Sequence of chain B:
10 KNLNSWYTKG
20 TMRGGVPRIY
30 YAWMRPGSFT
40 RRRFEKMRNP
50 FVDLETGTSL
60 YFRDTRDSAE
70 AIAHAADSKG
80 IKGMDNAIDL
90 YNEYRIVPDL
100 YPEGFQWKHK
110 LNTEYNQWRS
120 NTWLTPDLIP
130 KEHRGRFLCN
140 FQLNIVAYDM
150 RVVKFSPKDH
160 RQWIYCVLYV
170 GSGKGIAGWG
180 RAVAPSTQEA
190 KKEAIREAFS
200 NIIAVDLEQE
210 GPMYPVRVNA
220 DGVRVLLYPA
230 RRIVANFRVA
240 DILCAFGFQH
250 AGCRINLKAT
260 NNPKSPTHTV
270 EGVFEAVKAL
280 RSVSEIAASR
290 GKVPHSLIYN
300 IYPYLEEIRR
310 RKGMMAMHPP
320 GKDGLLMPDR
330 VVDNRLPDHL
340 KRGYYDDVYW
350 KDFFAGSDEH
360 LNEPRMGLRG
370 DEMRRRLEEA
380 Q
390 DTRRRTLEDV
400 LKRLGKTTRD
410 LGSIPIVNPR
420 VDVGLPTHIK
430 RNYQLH

Sequence of chain A:
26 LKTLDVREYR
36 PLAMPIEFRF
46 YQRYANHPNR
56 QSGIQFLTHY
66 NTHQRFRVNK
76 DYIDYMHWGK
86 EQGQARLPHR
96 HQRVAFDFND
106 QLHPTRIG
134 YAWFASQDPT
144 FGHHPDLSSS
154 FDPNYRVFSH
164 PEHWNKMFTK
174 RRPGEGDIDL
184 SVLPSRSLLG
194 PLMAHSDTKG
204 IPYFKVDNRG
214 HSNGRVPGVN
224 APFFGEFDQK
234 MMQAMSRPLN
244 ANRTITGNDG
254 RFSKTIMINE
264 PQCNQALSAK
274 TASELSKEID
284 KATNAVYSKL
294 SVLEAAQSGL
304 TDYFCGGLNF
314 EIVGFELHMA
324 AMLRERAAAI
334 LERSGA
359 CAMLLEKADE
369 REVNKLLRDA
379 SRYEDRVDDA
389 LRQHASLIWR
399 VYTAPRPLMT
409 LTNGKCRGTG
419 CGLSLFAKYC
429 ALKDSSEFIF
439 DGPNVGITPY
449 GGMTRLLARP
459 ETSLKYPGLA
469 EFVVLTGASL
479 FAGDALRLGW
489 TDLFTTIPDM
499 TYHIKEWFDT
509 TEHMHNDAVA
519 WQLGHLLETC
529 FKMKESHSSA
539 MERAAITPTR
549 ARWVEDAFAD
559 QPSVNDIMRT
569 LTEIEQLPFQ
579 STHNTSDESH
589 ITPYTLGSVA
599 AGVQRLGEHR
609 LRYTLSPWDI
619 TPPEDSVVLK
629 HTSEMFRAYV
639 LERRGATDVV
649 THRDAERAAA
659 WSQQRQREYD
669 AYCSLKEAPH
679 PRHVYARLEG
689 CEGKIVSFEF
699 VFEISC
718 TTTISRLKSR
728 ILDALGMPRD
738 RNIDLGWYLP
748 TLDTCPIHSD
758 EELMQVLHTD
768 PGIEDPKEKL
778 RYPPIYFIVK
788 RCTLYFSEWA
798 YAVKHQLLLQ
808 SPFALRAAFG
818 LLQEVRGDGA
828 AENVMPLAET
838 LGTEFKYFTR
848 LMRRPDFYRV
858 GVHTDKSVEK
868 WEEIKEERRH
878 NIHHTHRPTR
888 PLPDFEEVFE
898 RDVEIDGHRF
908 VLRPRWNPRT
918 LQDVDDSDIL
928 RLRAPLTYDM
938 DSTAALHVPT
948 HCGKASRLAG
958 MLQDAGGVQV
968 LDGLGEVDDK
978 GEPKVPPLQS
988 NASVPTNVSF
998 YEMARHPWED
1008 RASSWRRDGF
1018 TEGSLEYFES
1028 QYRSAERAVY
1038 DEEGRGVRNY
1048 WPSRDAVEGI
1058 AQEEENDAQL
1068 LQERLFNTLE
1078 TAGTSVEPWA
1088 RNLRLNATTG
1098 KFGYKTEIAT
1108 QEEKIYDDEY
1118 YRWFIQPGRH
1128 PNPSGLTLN

This data describes a binding interaction between two proteins.

Interface contacts:
Residue Y290 in chain A is in contact with residue P97 in chain B (closest heavy-atom distance 3.2 Å).
Residue H513 in chain A interacts with residue F43 in chain B (closest heavy-atom distance 3.3 Å).
Residue Y1037 in chain A contacts residue R368 in chain B (closest heavy-atom distance 2.8 Å).
Residue H513 in chain A contacts residue Y93 in chain B (closest heavy-atom distance 3.4 Å).
Residue N514 in chain A is in contact with residue N85 in chain B (closest heavy-atom distance 3.0 Å).
Residue W519 in chain A interacts with residue T55 in chain B (closest heavy-atom distance 3.5 Å).
Residue E510 in chain A contacts residue Y100 in chain B (closest heavy-atom distance 3.5 Å).
Residue Y1047 in chain A contacts residue G366 in chain B (closest heavy-atom distance 3.3 Å).
Residue P405 in chain A contacts residue I80 in chain B (closest heavy-atom distance 3.2 Å).
Residue P403 in chain A is in contact with residue K81 in chain B (closest heavy-atom distance 3.6 Å).
Residue W1048 in chain A is in contact with residue V416 in chain B (closest heavy-atom distance 3.5 Å).
Residue N514 in chain A contacts residue L89 in chain B (closest heavy-atom distance 3.3 Å).
Residue R254 in chain A is in contact with residue A287 in chain B (closest heavy-atom distance 3.4 Å).
Residue A518 in chain A is in contact with residue G56 in chain B (closest heavy-atom distance 3.3 Å).
Residue N514 in chain A is in contact with residue Y60 in chain B (closest heavy-atom distance 3.5 Å).
Residue W1048 in chain A interacts with residue I413 in chain B (closest heavy-atom distance 3.7 Å).
Residue Y290 in chain A contacts residue V96 in chain B (closest heavy-atom distance 3.5 Å).
Residue F45 in chain A contacts residue G221 in chain B (closest heavy-atom distance 3.2 Å).
Residue P1049 in chain A is in contact with residue G411 in chain B (closest heavy-atom distance 3.3 Å).
Residue G487 in chain A contacts residue R65 in chain B (closest heavy-atom distance 3.1 Å).
Residue M512 in chain A interacts with residue V96 in chain B (closest heavy-atom distance 3.4 Å).
Residue Y290 in chain A is in contact with residue I95 in chain B (closest heavy-atom distance 3.0 Å).
Residue W1048 in chain A is in contact with residue H435 in chain B (closest heavy-atom distance 3.6 Å).
Residue D515 in chain A is in contact with residue V51 in chain B (closest heavy-atom distance 3.5 Å).
Residue Y400 in chain A contacts residue A75 in chain B (closest heavy-atom distance 3.5 Å).
Residue V289 in chain A interacts with residue I95 in chain B (closest heavy-atom distance 3.5 Å).
Residue A516 in chain A contacts residue F50 in chain B (closest heavy-atom distance 3.5 Å).
Residue E1055 in chain A interacts with residue R408 in chain B (closest heavy-atom distance 3.6 Å).
Residue Y427 in chain A contacts residue L59 in chain B (closest heavy-atom distance 3.6 Å).
Residue Y427 in chain A interacts with residue R62 in chain B (closest heavy-atom distance 2.9 Å).
Residue Y1047 in chain A contacts residue R368 in chain B (closest heavy-atom distance 3.4 Å).
Residue R453 in chain A interacts with residue D66 in chain B (closest heavy-atom distance 2.5 Å).
Residue D490 in chain A is in contact with residue R65 in chain B (closest heavy-atom distance 3.5 Å).
Residue W1048 in chain A is in contact with residue G369 in chain B (closest heavy-atom distance 3.5 Å).
Residue W1048 in chain A is in contact with residue P414 in chain B (closest heavy-atom distance 3.1 Å).
Residue M512 in chain A contacts residue K81 in chain B (closest heavy-atom distance 2.3 Å).
Residue W519 in chain A contacts residue F50 in chain B (closest heavy-atom distance 3.7 Å).
Residue H523 in chain A is in contact with residue T55 in chain B (closest heavy-atom distance 3.7 Å).
Residue Y400 in chain A interacts with residue E69 in chain B (closest heavy-atom distance 3.1 Å).
Residue P403 in chain A interacts with residue I80 in chain B (closest heavy-atom distance 3.6 Å).
Residue K426 in chain A interacts with residue R62 in chain B (closest heavy-atom distance 2.7 Å).
Residue R44 in chain A interacts with residue D220 in chain B (closest heavy-atom distance 3.2 Å).
Residue H511 in chain A is in contact with residue F43 in chain B (closest heavy-atom distance 3.5 Å).
Residue R44 in chain A contacts residue G221 in chain B (closest heavy-atom distance 3.5 Å).
Residue Y1047 in chain A interacts with residue D351 in chain B (closest heavy-atom distance 3.3 Å).
Residue F45 in chain A interacts with residue N218 in chain B (closest heavy-atom distance 3.5 Å).
Residue V1054 in chain A contacts residue D370 in chain B (closest heavy-atom distance 3.2 Å).
Residue G522 in chain A interacts with residue T55 in chain B (closest heavy-atom distance 3.6 Å).
Residue Y1047 in chain A interacts with residue G369 in chain B (closest heavy-atom distance 3.0 Å).
Residue P403 in chain A contacts residue G82 in chain B (closest heavy-atom distance 3.3 Å).
Residue Y1029 in chain A contacts residue W349 in chain B (closest heavy-atom distance 3.5 Å).
Residue E526 in chain A is in contact with residue T55 in chain B (closest heavy-atom distance 3.5 Å).
Residue R404 in chain A interacts with residue K81 in chain B (closest heavy-atom distance 3.7 Å).
Residue W519 in chain A contacts residue L53 in chain B (closest heavy-atom distance 3.2 Å).
Residue W1048 in chain A is in contact with residue R373 in chain B (closest heavy-atom distance 3.6 Å).
Residue R404 in chain A contacts residue E92 in chain B (closest heavy-atom distance 2.8 Å).
Residue D515 in chain A interacts with residue Y60 in chain B (closest heavy-atom distance 3.0 Å).
Residue R1045 in chain A contacts residue D351 in chain B (closest heavy-atom distance 3.4 Å).
Residue R1051 in chain A contacts residue D409 in chain B (closest heavy-atom distance 2.9 Å).
Residue P1049 in chain A interacts with residue D370 in chain B (closest heavy-atom distance 3.4 Å).